This data describes a binding interaction between two proteins.

Sequence of the second protein:
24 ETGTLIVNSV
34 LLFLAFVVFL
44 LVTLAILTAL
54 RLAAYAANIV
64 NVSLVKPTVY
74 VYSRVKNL

Sequence of the first protein:
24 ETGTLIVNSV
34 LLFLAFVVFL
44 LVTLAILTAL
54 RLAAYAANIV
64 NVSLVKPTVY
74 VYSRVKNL

Contacts between the two chains:
Residue F42 in the first protein interacts with residue F39 in the second protein (closest heavy-atom distance 4.7 Å).
Residue V40 in the first protein interacts with residue R77 in the second protein (closest heavy-atom distance 4.8 Å).
Residue L47 in the first protein is in contact with residue R77 in the second protein (closest heavy-atom distance 4.6 Å).
Residue L37 in the first protein contacts residue L35 in the second protein (closest heavy-atom distance 3.9 Å).
Residue L44 in the first protein is in contact with residue Y73 in the second protein (closest heavy-atom distance 3.4 Å).
Residue L47 in the first protein contacts residue Y73 in the second protein (closest heavy-atom distance 4.2 Å).
Residue L43 in the first protein contacts residue R77 in the second protein (closest heavy-atom distance 3.5 Å).
Residue V41 in the first protein contacts residue F39 in the second protein (closest heavy-atom distance 3.0 Å).
Residue V41 in the first protein contacts residue L35 in the second protein (closest heavy-atom distance 4.3 Å).
Residue V63 in the first protein interacts with residue S76 in the second protein (closest heavy-atom distance 3.9 Å).
Residue V65 in the first protein interacts with residue N80 in the second protein (closest heavy-atom distance 4.2 Å).
Residue A38 in the first protein contacts residue L35 in the second protein (closest heavy-atom distance 4.6 Å).
Residue N64 in the first protein is in contact with residue K79 in the second protein (closest heavy-atom distance 3.2 Å).
Residue V63 in the first protein interacts with residue R77 in the second protein (closest heavy-atom distance 3.6 Å).
Residue V45 in the first protein interacts with residue F39 in the second protein (closest heavy-atom distance 4.5 Å).
Residue V63 in the first protein contacts residue K79 in the second protein (closest heavy-atom distance 3.4 Å).
Residue L44 in the first protein contacts residue F39 in the second protein (closest heavy-atom distance 3.7 Å).
Residue L37 in the first protein is in contact with residue N31 in the second protein (closest heavy-atom distance 3.4 Å).
Residue L37 in the first protein interacts with residue S32 in the second protein (closest heavy-atom distance 4.0 Å).
Residue V63 in the first protein is in contact with residue N80 in the second protein (closest heavy-atom distance 4.1 Å).
Residue L34 in the first protein interacts with residue L35 in the second protein (closest heavy-atom distance 4.8 Å).
Residue V65 in the first protein is in contact with residue K79 in the second protein (closest heavy-atom distance 4.2 Å).